Sequence of protein 1:
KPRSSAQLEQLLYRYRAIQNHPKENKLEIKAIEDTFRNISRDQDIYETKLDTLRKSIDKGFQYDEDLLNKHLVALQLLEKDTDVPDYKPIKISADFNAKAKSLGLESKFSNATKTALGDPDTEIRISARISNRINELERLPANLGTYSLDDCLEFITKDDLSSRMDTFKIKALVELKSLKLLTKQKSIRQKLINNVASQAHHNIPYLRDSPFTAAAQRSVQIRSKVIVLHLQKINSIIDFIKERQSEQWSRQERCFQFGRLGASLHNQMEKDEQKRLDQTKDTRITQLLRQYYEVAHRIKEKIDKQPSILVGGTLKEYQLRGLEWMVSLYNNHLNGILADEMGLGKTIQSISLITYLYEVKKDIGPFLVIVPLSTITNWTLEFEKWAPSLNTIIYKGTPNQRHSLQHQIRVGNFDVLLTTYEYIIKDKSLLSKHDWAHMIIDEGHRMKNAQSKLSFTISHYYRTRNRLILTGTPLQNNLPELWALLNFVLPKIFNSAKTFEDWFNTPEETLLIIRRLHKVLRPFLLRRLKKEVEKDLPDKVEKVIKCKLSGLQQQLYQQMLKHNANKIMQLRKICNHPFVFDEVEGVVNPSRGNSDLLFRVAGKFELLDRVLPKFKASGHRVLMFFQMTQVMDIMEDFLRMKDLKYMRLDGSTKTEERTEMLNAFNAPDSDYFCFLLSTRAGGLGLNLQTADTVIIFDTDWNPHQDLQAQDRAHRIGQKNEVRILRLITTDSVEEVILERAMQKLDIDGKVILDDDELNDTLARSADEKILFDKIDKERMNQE

Residue-level contacts at the interface:
Residue L97 in protein 1 interacts with residue E905 in protein 2 (closest heavy-atom distance 3.8 Å).
Residue Q123 in protein 1 contacts residue I916 in protein 2 (closest heavy-atom distance 2.9 Å).
Residue Q123 in protein 1 interacts with residue L914 in protein 2 (closest heavy-atom distance 2.8 Å).
Residue K246 in protein 1 contacts residue E325 in protein 2 (closest heavy-atom distance 3.0 Å).
Residue K238 in protein 1 contacts residue I302 in protein 2 (closest heavy-atom distance 3.6 Å).
Residue K240 in protein 1 interacts with residue D317 in protein 2 (closest heavy-atom distance 3.9 Å).
Residue S231 in protein 1 contacts residue R303 in protein 2 (closest heavy-atom distance 3.5 Å).
Residue R258 in protein 1 interacts with residue L357 in protein 2 (closest heavy-atom distance 3.3 Å).
Residue Q123 in protein 1 interacts with residue P915 in protein 2 (closest heavy-atom distance 3.2 Å).
Residue K238 in protein 1 contacts residue S299 in protein 2 (closest heavy-atom distance 3.1 Å).
Residue I239 in protein 1 is in contact with residue I302 in protein 2 (closest heavy-atom distance 3.6 Å).
Residue L250 in protein 1 is in contact with residue I327 in protein 2 (closest heavy-atom distance 3.8 Å).
Residue E244 in protein 1 is in contact with residue Y363 in protein 2 (closest heavy-atom distance 3.8 Å).
Residue Q254 in protein 1 contacts residue F354 in protein 2 (closest heavy-atom distance 2.9 Å).
Residue Q254 in protein 1 is in contact with residue L357 in protein 2 (closest heavy-atom distance 3.2 Å).
Residue L230 in protein 1 is in contact with residue Y272 in protein 2 (closest heavy-atom distance 3.2 Å).
Residue G173 in protein 1 is in contact with residue S387 in protein 2 (closest heavy-atom distance 3.6 Å).
Residue L250 in protein 1 interacts with residue L324 in protein 2 (closest heavy-atom distance 3.7 Å).
Residue V243 in protein 1 contacts residue L321 in protein 2 (closest heavy-atom distance 3.7 Å).
Residue Y216 in protein 1 interacts with residue L878 in protein 2 (closest heavy-atom distance 3.5 Å).
Residue K246 in protein 1 interacts with residue L321 in protein 2 (closest heavy-atom distance 3.8 Å).
Residue L251 in protein 1 is in contact with residue I359 in protein 2 (closest heavy-atom distance 3.6 Å).
Residue D130 in protein 1 contacts residue E366 in protein 2 (closest heavy-atom distance 3.2 Å).
Residue L218 in protein 1 contacts residue L881 in protein 2 (closest heavy-atom distance 3.8 Å).
Residue D228 in protein 1 contacts residue Q288 in protein 2 (closest heavy-atom distance 3.3 Å).
Residue E126 in protein 1 is in contact with residue S913 in protein 2 (closest heavy-atom distance 3.9 Å).
Residue D229 in protein 1 contacts residue Q288 in protein 2 (closest heavy-atom distance 3.2 Å).
Residue I257 in protein 1 is in contact with residue W334 in protein 2 (closest heavy-atom distance 3.5 Å).
Residue K246 in protein 1 contacts residue R278 in protein 2 (closest heavy-atom distance 3.1 Å).
Residue R258 in protein 1 contacts residue L355 in protein 2 (closest heavy-atom distance 2.7 Å).
Residue I239 in protein 1 contacts residue D317 in protein 2 (closest heavy-atom distance 3.5 Å).
Residue S247 in protein 1 interacts with residue L324 in protein 2 (closest heavy-atom distance 3.6 Å).
Residue L242 in protein 1 is in contact with residue I302 in protein 2 (closest heavy-atom distance 3.6 Å).
Residue R202 in protein 1 is in contact with residue Y363 in protein 2 (closest heavy-atom distance 3.6 Å).
Residue I195 in protein 1 contacts residue V367 in protein 2 (closest heavy-atom distance 3.9 Å).
Residue K238 in protein 1 is in contact with residue D300 in protein 2 (closest heavy-atom distance 3.8 Å).
Residue D130 in protein 1 is in contact with residue R365 in protein 2 (closest heavy-atom distance 3.7 Å).
Residue S171 in protein 1 is in contact with residue G386 in protein 2 (closest heavy-atom distance 3.7 Å).
Residue K255 in protein 1 is in contact with residue E360 in protein 2 (closest heavy-atom distance 3.6 Å).
Residue I159 in protein 1 contacts residue L389 in protein 2 (closest heavy-atom distance 3.7 Å).
Residue Q254 in protein 1 contacts residue I359 in protein 2 (closest heavy-atom distance 3.3 Å).
Residue A211 in protein 1 interacts with residue S299 in protein 2 (closest heavy-atom distance 2.9 Å).
Residue L230 in protein 1 interacts with residue Q288 in protein 2 (closest heavy-atom distance 3.6 Å).
Residue V243 in protein 1 contacts residue D317 in protein 2 (closest heavy-atom distance 3.9 Å).
Residue Q254 in protein 1 is in contact with residue L355 in protein 2 (closest heavy-atom distance 3.3 Å).
Residue L242 in protein 1 is in contact with residue L275 in protein 2 (closest heavy-atom distance 3.6 Å).
Residue L218 in protein 1 interacts with residue E885 in protein 2 (closest heavy-atom distance 3.2 Å).
Residue I257 in protein 1 interacts with residue L355 in protein 2 (closest heavy-atom distance 3.6 Å).
Residue L119 in protein 1 interacts with residue L912 in protein 2 (closest heavy-atom distance 3.8 Å).
Residue L248 in protein 1 is in contact with residue Y363 in protein 2 (closest heavy-atom distance 3.7 Å).
Residue S247 in protein 1 contacts residue I359 in protein 2 (closest heavy-atom distance 3.0 Å).
Residue V120 in protein 1 is in contact with residue I916 in protein 2 (closest heavy-atom distance 3.6 Å).
Residue D235 in protein 1 is in contact with residue R303 in protein 2 (closest heavy-atom distance 3.9 Å).
Residue N116 in protein 1 is in contact with residue Y920 in protein 2 (closest heavy-atom distance 3.0 Å).
Residue K253 in protein 1 is in contact with residue E331 in protein 2 (closest heavy-atom distance 3.4 Å).
Residue I195 in protein 1 contacts residue I364 in protein 2 (closest heavy-atom distance 3.8 Å).
Residue P132 in protein 1 contacts residue V925 in protein 2 (closest heavy-atom distance 3.6 Å).
Residue L218 in protein 1 contacts residue L878 in protein 2 (closest heavy-atom distance 3.8 Å).
Residue V243 in protein 1 is in contact with residue L324 in protein 2 (closest heavy-atom distance 3.6 Å).
Residue L230 in protein 1 interacts with residue R303 in protein 2 (closest heavy-atom distance 3.6 Å).

These two protein chains interact to form a complex.

Sequence of protein 2:
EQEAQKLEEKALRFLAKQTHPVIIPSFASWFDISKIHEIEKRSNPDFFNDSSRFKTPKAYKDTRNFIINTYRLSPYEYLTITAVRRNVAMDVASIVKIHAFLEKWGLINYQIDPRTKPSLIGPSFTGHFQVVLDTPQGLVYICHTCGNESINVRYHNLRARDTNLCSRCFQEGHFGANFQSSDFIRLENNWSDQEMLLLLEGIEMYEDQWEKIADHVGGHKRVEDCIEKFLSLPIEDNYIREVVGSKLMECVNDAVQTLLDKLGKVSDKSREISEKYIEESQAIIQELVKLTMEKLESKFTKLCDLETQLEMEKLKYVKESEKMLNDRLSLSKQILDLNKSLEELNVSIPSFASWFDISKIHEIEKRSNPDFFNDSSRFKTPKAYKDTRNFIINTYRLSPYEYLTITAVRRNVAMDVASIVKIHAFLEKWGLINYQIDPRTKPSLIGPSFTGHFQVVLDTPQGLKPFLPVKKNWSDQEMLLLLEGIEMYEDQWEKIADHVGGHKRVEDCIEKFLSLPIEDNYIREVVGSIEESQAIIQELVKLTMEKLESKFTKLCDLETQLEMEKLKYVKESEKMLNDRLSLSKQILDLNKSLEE